Sequence of protein 1:
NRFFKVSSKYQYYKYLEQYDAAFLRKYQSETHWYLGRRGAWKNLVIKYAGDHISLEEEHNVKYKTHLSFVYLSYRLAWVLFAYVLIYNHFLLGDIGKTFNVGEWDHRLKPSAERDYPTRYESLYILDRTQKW

These two protein chains interact to form a complex.

Sequence of protein 2:
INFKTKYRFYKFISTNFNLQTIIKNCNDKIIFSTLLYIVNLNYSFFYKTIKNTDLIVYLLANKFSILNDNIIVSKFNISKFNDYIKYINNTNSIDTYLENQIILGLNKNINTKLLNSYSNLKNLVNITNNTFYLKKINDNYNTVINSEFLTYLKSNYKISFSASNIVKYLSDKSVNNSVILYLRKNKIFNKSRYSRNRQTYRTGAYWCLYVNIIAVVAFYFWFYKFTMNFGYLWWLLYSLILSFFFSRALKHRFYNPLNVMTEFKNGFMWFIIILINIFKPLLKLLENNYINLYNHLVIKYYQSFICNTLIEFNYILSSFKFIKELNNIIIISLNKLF

Residue-level contacts at the interface:
Residue Y342 in protein 2 interacts with residue Y88 in protein 1 (closest heavy-atom distance 3.1 Å).
Residue L343 in protein 2 interacts with residue Y88 in protein 1 (closest heavy-atom distance 3.4 Å).
Residue Y316 in protein 2 contacts residue W79 in protein 1 (closest heavy-atom distance 2.5 Å).
Residue F336 in protein 2 is in contact with residue F100 in protein 1 (closest heavy-atom distance 3.7 Å).
Residue R312 in protein 2 interacts with residue E57 in protein 1 (closest heavy-atom distance 3.2 Å).
Residue Y320 in protein 2 interacts with residue A78 in protein 1 (closest heavy-atom distance 3.5 Å).
Residue Y330 in protein 2 is in contact with residue N89 in protein 1 (closest heavy-atom distance 2.5 Å).
Residue V289 in protein 2 interacts with residue Y28 in protein 1 (closest heavy-atom distance 3.6 Å).
Residue F340 in protein 2 contacts residue Y84 in protein 1 (closest heavy-atom distance 2.6 Å).
Residue N322 in protein 2 contacts residue F82 in protein 1 (closest heavy-atom distance 3.5 Å).
Residue I323 in protein 2 contacts residue A78 in protein 1 (closest heavy-atom distance 3.6 Å).
Residue L347 in protein 2 is in contact with residue Y84 in protein 1 (closest heavy-atom distance 3.0 Å).
Residue T337 in protein 2 contacts residue N101 in protein 1 (closest heavy-atom distance 2.6 Å).
Residue L350 in protein 2 contacts residue V80 in protein 1 (closest heavy-atom distance 3.6 Å).
Residue R358 in protein 2 contacts residue Y72 in protein 1 (closest heavy-atom distance 3.3 Å).
Residue L343 in protein 2 interacts with residue Y84 in protein 1 (closest heavy-atom distance 2.7 Å).
Residue Y342 in protein 2 contacts residue K98 in protein 1 (closest heavy-atom distance 3.8 Å).
Residue L343 in protein 2 is in contact with residue I87 in protein 1 (closest heavy-atom distance 3.6 Å).
Residue T310 in protein 2 is in contact with residue E57 in protein 1 (closest heavy-atom distance 3.7 Å).
Residue N286 in protein 2 contacts residue K27 in protein 1 (closest heavy-atom distance 2.8 Å).
Residue L346 in protein 2 is in contact with residue I87 in protein 1 (closest heavy-atom distance 3.7 Å).
Residue Y316 in protein 2 is in contact with residue A78 in protein 1 (closest heavy-atom distance 3.7 Å).
Residue K335 in protein 2 is in contact with residue N101 in protein 1 (closest heavy-atom distance 3.6 Å).
Residue V289 in protein 2 interacts with residue H33 in protein 1 (closest heavy-atom distance 3.6 Å).
Residue R312 in protein 2 contacts residue E58 in protein 1 (closest heavy-atom distance 3.0 Å).
Residue F354 in protein 2 interacts with residue L73 in protein 1 (closest heavy-atom distance 3.6 Å).
Residue F336 in protein 2 contacts residue I96 in protein 1 (closest heavy-atom distance 3.5 Å).
Residue F331 in protein 2 interacts with residue E104 in protein 1 (closest heavy-atom distance 3.8 Å).
Residue N339 in protein 2 is in contact with residue N101 in protein 1 (closest heavy-atom distance 2.8 Å).
Residue Y342 in protein 2 interacts with residue L92 in protein 1 (closest heavy-atom distance 3.6 Å).
Residue S353 in protein 2 contacts residue R76 in protein 1 (closest heavy-atom distance 3.1 Å).
Residue T313 in protein 2 is in contact with residue E58 in protein 1 (closest heavy-atom distance 3.3 Å).
Residue V289 in protein 2 contacts residue K27 in protein 1 (closest heavy-atom distance 3.8 Å).
Residue S288 in protein 2 contacts residue K27 in protein 1 (closest heavy-atom distance 3.3 Å).
Residue I323 in protein 2 is in contact with residue L81 in protein 1 (closest heavy-atom distance 3.6 Å).
Residue Y320 in protein 2 is in contact with residue S74 in protein 1 (closest heavy-atom distance 2.7 Å).
Residue Y316 in protein 2 contacts residue Y75 in protein 1 (closest heavy-atom distance 3.4 Å).
Residue N339 in protein 2 is in contact with residue Y88 in protein 1 (closest heavy-atom distance 2.2 Å).
Residue L346 in protein 2 interacts with residue V80 in protein 1 (closest heavy-atom distance 3.8 Å).
Residue R312 in protein 2 is in contact with residue L56 in protein 1 (closest heavy-atom distance 3.4 Å).
Residue R312 in protein 2 interacts with residue Y75 in protein 1 (closest heavy-atom distance 3.3 Å).
Residue F336 in protein 2 contacts residue N101 in protein 1 (closest heavy-atom distance 3.4 Å).
Residue R308 in protein 2 contacts residue I54 in protein 1 (closest heavy-atom distance 3.6 Å).
Residue F354 in protein 2 contacts residue R76 in protein 1 (closest heavy-atom distance 3.4 Å).
Residue Y320 in protein 2 contacts residue L77 in protein 1 (closest heavy-atom distance 3.1 Å).
Residue K335 in protein 2 interacts with residue V102 in protein 1 (closest heavy-atom distance 3.2 Å).
Residue M338 in protein 2 interacts with residue V85 in protein 1 (closest heavy-atom distance 3.7 Å).
Residue F340 in protein 2 contacts residue L81 in protein 1 (closest heavy-atom distance 3.7 Å).
Residue M338 in protein 2 contacts residue F100 in protein 1 (closest heavy-atom distance 3.6 Å).
Residue K335 in protein 2 is in contact with residue G103 in protein 1 (closest heavy-atom distance 3.0 Å).
Residue R308 in protein 2 contacts residue S55 in protein 1 (closest heavy-atom distance 2.5 Å).
Residue N339 in protein 2 interacts with residue T99 in protein 1 (closest heavy-atom distance 3.0 Å).
Residue L346 in protein 2 interacts with residue Y84 in protein 1 (closest heavy-atom distance 3.4 Å).
Residue I290 in protein 2 is in contact with residue Y28 in protein 1 (closest heavy-atom distance 3.1 Å).
Residue M338 in protein 2 is in contact with residue Y88 in protein 1 (closest heavy-atom distance 3.8 Å).
Residue F331 in protein 2 is in contact with residue W105 in protein 1 (closest heavy-atom distance 3.4 Å).
Residue T313 in protein 2 is in contact with residue Y75 in protein 1 (closest heavy-atom distance 3.8 Å).
Residue S288 in protein 2 interacts with residue Y28 in protein 1 (closest heavy-atom distance 3.4 Å).
Residue T337 in protein 2 contacts residue F100 in protein 1 (closest heavy-atom distance 3.4 Å).
Residue F331 in protein 2 interacts with residue G103 in protein 1 (closest heavy-atom distance 3.6 Å).